Interface contacts:
Residue E228 in chain A interacts with residue F7 in chain B (closest heavy-atom distance 3.1 Å).
Residue K51 in chain A interacts with residue H10 in chain B (closest heavy-atom distance 4.9 Å).
Residue V47 in chain A is in contact with residue Y11 in chain B (closest heavy-atom distance 3.8 Å).
Residue E224 in chain A is in contact with residue L6 in chain B (closest heavy-atom distance 3.5 Å).
Residue K51 in chain A contacts residue Y11 in chain B (closest heavy-atom distance 3.1 Å).
Residue I68 in chain A is in contact with residue Y11 in chain B (closest heavy-atom distance 3.6 Å).
Residue V47 in chain A interacts with residue H10 in chain B (closest heavy-atom distance 4.3 Å).
Residue M65 in chain A is in contact with residue S8 in chain B (closest heavy-atom distance 3.6 Å).
Residue Q64 in chain A interacts with residue Y11 in chain B (closest heavy-atom distance 2.5 Å).
Residue V61 in chain A is in contact with residue Y11 in chain B (closest heavy-atom distance 4.7 Å).
Residue M65 in chain A interacts with residue Y11 in chain B (closest heavy-atom distance 3.6 Å).
Residue V47 in chain A interacts with residue F7 in chain B (closest heavy-atom distance 3.8 Å).
Residue L43 in chain A is in contact with residue F7 in chain B (closest heavy-atom distance 3.9 Å).
Residue M225 in chain A contacts residue L6 in chain B (closest heavy-atom distance 3.8 Å).
Residue E228 in chain A interacts with residue L6 in chain B (closest heavy-atom distance 2.5 Å).
Residue M225 in chain A is in contact with residue H10 in chain B (closest heavy-atom distance 3.8 Å).
Residue Q69 in chain A interacts with residue F7 in chain B (closest heavy-atom distance 3.4 Å).
Residue E228 in chain A is in contact with residue T5 in chain B (closest heavy-atom distance 3.3 Å).
Residue V44 in chain A interacts with residue H10 in chain B (closest heavy-atom distance 4.0 Å).
Residue F56 in chain A contacts residue Y11 in chain B (closest heavy-atom distance 3.3 Å).
Residue I229 in chain A contacts residue F7 in chain B (closest heavy-atom distance 4.2 Å).
Residue M225 in chain A interacts with residue F7 in chain B (closest heavy-atom distance 4.0 Å).
Residue M65 in chain A interacts with residue F7 in chain B (closest heavy-atom distance 3.6 Å).
Residue I68 in chain A is in contact with residue F7 in chain B (closest heavy-atom distance 4.1 Å).

This data describes a binding interaction between two proteins.

Sequence of chain B:
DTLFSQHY

Sequence of chain A:
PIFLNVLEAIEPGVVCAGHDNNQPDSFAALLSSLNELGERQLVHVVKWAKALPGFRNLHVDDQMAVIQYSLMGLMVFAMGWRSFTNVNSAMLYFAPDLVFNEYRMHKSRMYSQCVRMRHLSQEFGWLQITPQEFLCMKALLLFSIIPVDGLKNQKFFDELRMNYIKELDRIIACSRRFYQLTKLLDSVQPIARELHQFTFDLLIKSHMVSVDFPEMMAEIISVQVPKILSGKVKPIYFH